These two protein chains interact to form a complex.

Sequence of the second protein:
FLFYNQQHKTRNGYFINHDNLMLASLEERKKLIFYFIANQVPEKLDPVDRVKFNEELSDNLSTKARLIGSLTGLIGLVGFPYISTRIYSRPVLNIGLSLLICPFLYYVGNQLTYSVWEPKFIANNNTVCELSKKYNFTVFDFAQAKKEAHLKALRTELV

Contacts between the two chains:
Residue D23 in the second protein is in contact with residue R83 in the first protein (closest heavy-atom distance 2.7 Å).
Residue N24 in the second protein contacts residue S76 in the first protein (closest heavy-atom distance 3.7 Å).
Residue N24 in the second protein interacts with residue Y72 in the first protein (closest heavy-atom distance 2.8 Å).
Residue L116 in the second protein is in contact with residue G48 in the first protein (closest heavy-atom distance 3.7 Å).
Residue F19 in the second protein is in contact with residue T80 in the first protein (closest heavy-atom distance 3.6 Å).
Residue I126 in the second protein is in contact with residue I77 in the first protein (closest heavy-atom distance 3.8 Å).
Residue R15 in the second protein is in contact with residue W32 in the first protein (closest heavy-atom distance 3.5 Å).
Residue E32 in the second protein interacts with residue Y72 in the first protein (closest heavy-atom distance 3.2 Å).
Residue F19 in the second protein interacts with residue R81 in the first protein (closest heavy-atom distance 3.2 Å).
Residue K13 in the second protein is in contact with residue D86 in the first protein (closest heavy-atom distance 3.0 Å).
Residue L104 in the second protein interacts with residue W31 in the first protein (closest heavy-atom distance 3.2 Å).
Residue Q11 in the second protein contacts residue W32 in the first protein (closest heavy-atom distance 3.5 Å).
Residue Q10 in the second protein is in contact with residue G33 in the first protein (closest heavy-atom distance 3.6 Å).
Residue N24 in the second protein interacts with residue T80 in the first protein (closest heavy-atom distance 3.0 Å).
Residue T14 in the second protein contacts residue R81 in the first protein (closest heavy-atom distance 2.6 Å).
Residue V120 in the second protein contacts residue A51 in the first protein (closest heavy-atom distance 3.6 Å).
Residue P123 in the second protein is in contact with residue E74 in the first protein (closest heavy-atom distance 3.6 Å).
Residue Y111 in the second protein is in contact with residue I40 in the first protein (closest heavy-atom distance 3.2 Å).
Residue Q115 in the second protein is in contact with residue W32 in the first protein (closest heavy-atom distance 3.3 Å).
Residue K13 in the second protein contacts residue F85 in the first protein (closest heavy-atom distance 3.7 Å).
Residue T14 in the second protein is in contact with residue F85 in the first protein (closest heavy-atom distance 3.6 Å).
Residue Y111 in the second protein contacts residue H44 in the first protein (closest heavy-atom distance 2.4 Å).
Residue Y111 in the second protein is in contact with residue N35 in the first protein (closest heavy-atom distance 2.3 Å).
Residue F5 in the second protein contacts residue G33 in the first protein (closest heavy-atom distance 3.9 Å).
Residue Y118 in the second protein is in contact with residue R81 in the first protein (closest heavy-atom distance 3.1 Å).
Residue F19 in the second protein is in contact with residue I77 in the first protein (closest heavy-atom distance 3.6 Å).
Residue L27 in the second protein contacts residue Y72 in the first protein (closest heavy-atom distance 3.5 Å).
Residue F19 in the second protein contacts residue R83 in the first protein (closest heavy-atom distance 3.2 Å).
Residue T14 in the second protein contacts residue N35 in the first protein (closest heavy-atom distance 3.8 Å).
Residue P107 in the second protein interacts with residue W31 in the first protein (closest heavy-atom distance 3.8 Å).
Residue K124 in the second protein is in contact with residue V55 in the first protein (closest heavy-atom distance 3.6 Å).
Residue D23 in the second protein contacts residue Y72 in the first protein (closest heavy-atom distance 3.3 Å).
Residue L116 in the second protein interacts with residue L47 in the first protein (closest heavy-atom distance 3.4 Å).
Residue Y111 in the second protein contacts residue W32 in the first protein (closest heavy-atom distance 3.5 Å).
Residue P123 in the second protein contacts residue I77 in the first protein (closest heavy-atom distance 3.6 Å).
Residue E122 in the second protein is in contact with residue R81 in the first protein (closest heavy-atom distance 2.9 Å).
Residue V120 in the second protein contacts residue D52 in the first protein (closest heavy-atom distance 3.3 Å).
Residue Q115 in the second protein contacts residue H44 in the first protein (closest heavy-atom distance 3.5 Å).
Residue V112 in the second protein interacts with residue L47 in the first protein (closest heavy-atom distance 3.9 Å).
Residue I126 in the second protein interacts with residue I73 in the first protein (closest heavy-atom distance 3.6 Å).
Residue Q10 in the second protein contacts residue F85 in the first protein (closest heavy-atom distance 3.2 Å).
Residue A28 in the second protein contacts residue Y72 in the first protein (closest heavy-atom distance 3.5 Å).
Residue N114 in the second protein contacts residue W32 in the first protein (closest heavy-atom distance 3.3 Å).
Residue F108 in the second protein interacts with residue W31 in the first protein (closest heavy-atom distance 3.5 Å).
Residue N24 in the second protein contacts residue R83 in the first protein (closest heavy-atom distance 2.9 Å).
Residue A127 in the second protein is in contact with residue I73 in the first protein (closest heavy-atom distance 3.8 Å).
Residue N128 in the second protein interacts with residue E74 in the first protein (closest heavy-atom distance 3.2 Å).
Residue Q115 in the second protein contacts residue N35 in the first protein (closest heavy-atom distance 3.8 Å).
Residue V120 in the second protein is in contact with residue G48 in the first protein (closest heavy-atom distance 3.9 Å).
Residue P107 in the second protein interacts with residue L28 in the first protein (closest heavy-atom distance 3.8 Å).
Residue T14 in the second protein contacts residue F82 in the first protein (closest heavy-atom distance 3.9 Å).
Residue Y111 in the second protein interacts with residue W31 in the first protein (closest heavy-atom distance 3.3 Å).
Residue N128 in the second protein contacts residue Q65 in the first protein (closest heavy-atom distance 2.7 Å).
Residue S119 in the second protein contacts residue R81 in the first protein (closest heavy-atom distance 3.8 Å).
Residue E32 in the second protein interacts with residue I73 in the first protein (closest heavy-atom distance 3.8 Å).
Residue K124 in the second protein interacts with residue G66 in the first protein (closest heavy-atom distance 3.2 Å).
Residue K124 in the second protein is in contact with residue Q65 in the first protein (closest heavy-atom distance 3.6 Å).
Residue Y110 in the second protein contacts residue K29 in the first protein (closest heavy-atom distance 3.9 Å).
Residue A127 in the second protein contacts residue E74 in the first protein (closest heavy-atom distance 3.9 Å).
Residue Q115 in the second protein interacts with residue R81 in the first protein (closest heavy-atom distance 3.5 Å).

Sequence of the first protein:
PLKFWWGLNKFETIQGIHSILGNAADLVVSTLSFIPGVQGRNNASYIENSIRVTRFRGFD